Contacts between the two chains:
Residue R326 in chain A contacts residue G14 in chain B (closest heavy-atom distance 2.8 Å).
Residue G328 in chain A is in contact with residue H15 in chain B (closest heavy-atom distance 4.1 Å).
Residue Y327 in chain A contacts residue H15 in chain B (closest heavy-atom distance 4.2 Å).
Residue N31 in chain A contacts residue S11 in chain B (closest heavy-atom distance 2.9 Å).
Residue F317 in chain A interacts with residue G8 in chain B (closest heavy-atom distance 4.0 Å).
Residue Y243 in chain A contacts residue S10 in chain B (closest heavy-atom distance 3.8 Å).
Residue W319 in chain A is in contact with residue G8 in chain B (closest heavy-atom distance 3.4 Å).
Residue Q174 in chain A interacts with residue S11 in chain B (closest heavy-atom distance 3.1 Å).
Residue N320 in chain A interacts with residue S10 in chain B (closest heavy-atom distance 3.0 Å).
Residue F125 in chain A is in contact with residue H15 in chain B (closest heavy-atom distance 3.7 Å).
Residue V324 in chain A contacts residue G12 in chain B (closest heavy-atom distance 3.0 Å).
Residue N323 in chain A contacts residue G12 in chain B (closest heavy-atom distance 2.9 Å).
Residue N65 in chain A interacts with residue H15 in chain B (closest heavy-atom distance 3.2 Å).
Residue R326 in chain A interacts with residue H15 in chain B (closest heavy-atom distance 3.4 Å).
Residue N65 in chain A is in contact with residue G14 in chain B (closest heavy-atom distance 3.0 Å).
Residue G318 in chain A interacts with residue G8 in chain B (closest heavy-atom distance 3.1 Å).
Residue F317 in chain A contacts residue G7 in chain B (closest heavy-atom distance 3.4 Å).
Residue E322 in chain A contacts residue S11 in chain B (closest heavy-atom distance 3.1 Å).
Residue D67 in chain A is in contact with residue G13 in chain B (closest heavy-atom distance 2.7 Å).
Residue G318 in chain A is in contact with residue S6 in chain B (closest heavy-atom distance 3.2 Å).
Residue D67 in chain A contacts residue G12 in chain B (closest heavy-atom distance 3.0 Å).
Residue G66 in chain A is in contact with residue G14 in chain B (closest heavy-atom distance 4.1 Å).
Residue V325 in chain A is in contact with residue G14 in chain B (closest heavy-atom distance 3.2 Å).
Residue S33 in chain A interacts with residue G12 in chain B (closest heavy-atom distance 3.2 Å).
Residue V68 in chain A interacts with residue H15 in chain B (closest heavy-atom distance 3.6 Å).
Residue W319 in chain A interacts with residue G9 in chain B (closest heavy-atom distance 3.4 Å).
Residue Q174 in chain A contacts residue S10 in chain B (closest heavy-atom distance 2.9 Å).
Residue N323 in chain A contacts residue S11 in chain B (closest heavy-atom distance 4.0 Å).
Residue I316 in chain A contacts residue S5 in chain B (closest heavy-atom distance 3.3 Å).
Residue M77 in chain A interacts with residue H15 in chain B (closest heavy-atom distance 3.6 Å).
Residue P78 in chain A is in contact with residue H15 in chain B (closest heavy-atom distance 3.7 Å).
Residue Q32 in chain A contacts residue G9 in chain B (closest heavy-atom distance 3.3 Å).
Residue S33 in chain A is in contact with residue S11 in chain B (closest heavy-atom distance 2.4 Å).
Residue Q32 in chain A interacts with residue S10 in chain B (closest heavy-atom distance 4.0 Å).
Residue Y70 in chain A interacts with residue H15 in chain B (closest heavy-atom distance 2.4 Å).
Residue P123 in chain A is in contact with residue H15 in chain B (closest heavy-atom distance 3.5 Å).
Residue E322 in chain A contacts residue G12 in chain B (closest heavy-atom distance 3.3 Å).
Residue D67 in chain A interacts with residue G14 in chain B (closest heavy-atom distance 3.8 Å).
Residue V68 in chain A contacts residue G14 in chain B (closest heavy-atom distance 3.7 Å).
Residue G64 in chain A interacts with residue H15 in chain B (closest heavy-atom distance 3.7 Å).
Residue V324 in chain A interacts with residue G13 in chain B (closest heavy-atom distance 3.1 Å).
Residue E322 in chain A interacts with residue S10 in chain B (closest heavy-atom distance 3.9 Å).
Residue Q32 in chain A interacts with residue S11 in chain B (closest heavy-atom distance 3.3 Å).
Residue V324 in chain A interacts with residue G14 in chain B (closest heavy-atom distance 3.1 Å).
Residue I316 in chain A interacts with residue S6 in chain B (closest heavy-atom distance 3.6 Å).
Residue N31 in chain A interacts with residue S10 in chain B (closest heavy-atom distance 3.2 Å).
Residue G66 in chain A contacts residue G13 in chain B (closest heavy-atom distance 3.6 Å).
Residue N320 in chain A contacts residue G9 in chain B (closest heavy-atom distance 3.1 Å).
Residue P30 in chain A interacts with residue S11 in chain B (closest heavy-atom distance 3.4 Å).
Residue I163 in chain A contacts residue S6 in chain B (closest heavy-atom distance 3.5 Å).
Residue N320 in chain A interacts with residue G8 in chain B (closest heavy-atom distance 3.0 Å).
Residue F125 in chain A contacts residue G14 in chain B (closest heavy-atom distance 3.3 Å).
Residue G318 in chain A contacts residue G7 in chain B (closest heavy-atom distance 3.1 Å).
Residue F125 in chain A is in contact with residue G13 in chain B (closest heavy-atom distance 3.4 Å).
Residue F317 in chain A interacts with residue S6 in chain B (closest heavy-atom distance 3.7 Å).
Residue W319 in chain A contacts residue S10 in chain B (closest heavy-atom distance 2.9 Å).
Residue I163 in chain A interacts with residue S5 in chain B (closest heavy-atom distance 4.0 Å).
Residue S173 in chain A interacts with residue S10 in chain B (closest heavy-atom distance 2.9 Å).
Residue Q174 in chain A is in contact with residue G12 in chain B (closest heavy-atom distance 3.6 Å).
Residue N321 in chain A contacts residue S10 in chain B (closest heavy-atom distance 3.2 Å).

Sequence of chain A:
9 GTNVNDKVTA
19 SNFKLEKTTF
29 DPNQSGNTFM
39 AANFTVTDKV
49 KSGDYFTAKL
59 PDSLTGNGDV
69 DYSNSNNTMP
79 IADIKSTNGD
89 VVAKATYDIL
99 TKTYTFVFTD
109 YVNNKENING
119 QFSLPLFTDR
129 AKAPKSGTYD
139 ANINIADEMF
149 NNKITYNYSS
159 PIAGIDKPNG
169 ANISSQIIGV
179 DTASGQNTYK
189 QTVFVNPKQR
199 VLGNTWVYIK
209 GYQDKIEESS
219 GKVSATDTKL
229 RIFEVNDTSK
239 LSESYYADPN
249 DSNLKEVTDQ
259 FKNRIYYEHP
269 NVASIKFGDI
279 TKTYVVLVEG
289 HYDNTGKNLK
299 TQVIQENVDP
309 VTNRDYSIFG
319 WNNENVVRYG

Sequence of chain B:
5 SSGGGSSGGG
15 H

This data describes a binding interaction between two proteins.